Residue-level contacts at the interface:
Residue A188 in chain A interacts with residue G126 in chain B (closest heavy-atom distance 3.7 Å).
Residue M146 in chain A interacts with residue V82 in chain B (closest heavy-atom distance 3.5 Å).
Residue R210 in chain A contacts residue G83 in chain B (closest heavy-atom distance 4.2 Å).
Residue G189 in chain A contacts residue T127 in chain B (closest heavy-atom distance 4.0 Å).
Residue R140 in chain A interacts with residue V82 in chain B (closest heavy-atom distance 3.3 Å).
Residue L207 in chain A is in contact with residue V82 in chain B (closest heavy-atom distance 3.1 Å).
Residue Q196 in chain A interacts with residue Y78 in chain B (closest heavy-atom distance 3.8 Å).
Residue G189 in chain A contacts residue R122 in chain B (closest heavy-atom distance 4.7 Å).
Residue N187 in chain A is in contact with residue T81 in chain B (closest heavy-atom distance 3.3 Å).
Residue G157 in chain A is in contact with residue Y79 in chain B (closest heavy-atom distance 3.1 Å).
Residue A188 in chain A interacts with residue L128 in chain B (closest heavy-atom distance 3.9 Å).
Residue G157 in chain A contacts residue Y78 in chain B (closest heavy-atom distance 4.1 Å).
Residue G194 in chain A interacts with residue Y78 in chain B (closest heavy-atom distance 3.5 Å).
Residue T192 in chain A is in contact with residue I76 in chain B (closest heavy-atom distance 4.4 Å).
Residue T192 in chain A contacts residue Y78 in chain B (closest heavy-atom distance 3.9 Å).
Residue A186 in chain A is in contact with residue T81 in chain B (closest heavy-atom distance 3.5 Å).
Residue G189 in chain A interacts with residue G126 in chain B (closest heavy-atom distance 3.5 Å).
Residue G160 in chain A is in contact with residue Y78 in chain B (closest heavy-atom distance 4.0 Å).
Residue Q148 in chain A contacts residue A80 in chain B (closest heavy-atom distance 2.9 Å).
Residue R234 in chain A interacts with residue A136 in chain B (closest heavy-atom distance 4.2 Å).
Residue G157 in chain A contacts residue A80 in chain B (closest heavy-atom distance 3.5 Å).
Residue N187 in chain A contacts residue A80 in chain B (closest heavy-atom distance 4.0 Å).
Residue N156 in chain A is in contact with residue K134 in chain B (closest heavy-atom distance 4.1 Å).
Residue Q148 in chain A contacts residue T81 in chain B (closest heavy-atom distance 4.3 Å).
Residue S195 in chain A contacts residue Y78 in chain B (closest heavy-atom distance 4.3 Å).
Residue A188 in chain A interacts with residue T81 in chain B (closest heavy-atom distance 4.6 Å).
Residue R140 in chain A is in contact with residue Y79 in chain B (closest heavy-atom distance 3.9 Å).
Residue A188 in chain A contacts residue R122 in chain B (closest heavy-atom distance 2.7 Å).
Residue A188 in chain A interacts with residue Y78 in chain B (closest heavy-atom distance 4.7 Å).
Residue A188 in chain A is in contact with residue Y79 in chain B (closest heavy-atom distance 4.2 Å).
Residue Q148 in chain A interacts with residue V82 in chain B (closest heavy-atom distance 3.8 Å).
Residue R210 in chain A interacts with residue L86 in chain B (closest heavy-atom distance 4.0 Å).
Residue R234 in chain A contacts residue H118 in chain B (closest heavy-atom distance 4.2 Å).
Residue A186 in chain A interacts with residue A80 in chain B (closest heavy-atom distance 3.7 Å).
Residue F198 in chain A interacts with residue T81 in chain B (closest heavy-atom distance 4.6 Å).
Residue A188 in chain A contacts residue A80 in chain B (closest heavy-atom distance 4.0 Å).
Residue D236 in chain A is in contact with residue Y133 in chain B (closest heavy-atom distance 3.9 Å).
Residue W206 in chain A is in contact with residue D84 in chain B (closest heavy-atom distance 3.7 Å).
Residue N156 in chain A is in contact with residue Y79 in chain B (closest heavy-atom distance 4.0 Å).
Residue A186 in chain A is in contact with residue Y78 in chain B (closest heavy-atom distance 4.5 Å).
Residue R210 in chain A is in contact with residue P85 in chain B (closest heavy-atom distance 4.6 Å).
Residue Q196 in chain A contacts residue A80 in chain B (closest heavy-atom distance 3.5 Å).
Residue R234 in chain A is in contact with residue P138 in chain B (closest heavy-atom distance 3.7 Å).
Residue T158 in chain A is in contact with residue Y78 in chain B (closest heavy-atom distance 3.0 Å).
Residue T158 in chain A is in contact with residue D77 in chain B (closest heavy-atom distance 4.7 Å).
Residue H211 in chain A interacts with residue V82 in chain B (closest heavy-atom distance 2.6 Å).
Residue R210 in chain A contacts residue D84 in chain B (closest heavy-atom distance 2.5 Å).
Residue G235 in chain A interacts with residue A136 in chain B (closest heavy-atom distance 4.0 Å).
Residue H211 in chain A interacts with residue G83 in chain B (closest heavy-atom distance 3.5 Å).
Residue P190 in chain A interacts with residue D125 in chain B (closest heavy-atom distance 3.4 Å).
Residue P190 in chain A interacts with residue G126 in chain B (closest heavy-atom distance 3.6 Å).
Residue G189 in chain A contacts residue L128 in chain B (closest heavy-atom distance 4.4 Å).
Residue P190 in chain A contacts residue T127 in chain B (closest heavy-atom distance 3.5 Å).
Residue R234 in chain A interacts with residue R137 in chain B (closest heavy-atom distance 3.8 Å).
Residue H211 in chain A is in contact with residue T81 in chain B (closest heavy-atom distance 3.6 Å).
Residue W206 in chain A is in contact with residue P85 in chain B (closest heavy-atom distance 3.5 Å).
Residue F198 in chain A interacts with residue V82 in chain B (closest heavy-atom distance 4.2 Å).
Residue F145 in chain A interacts with residue V82 in chain B (closest heavy-atom distance 3.8 Å).
Residue A188 in chain A is in contact with residue T127 in chain B (closest heavy-atom distance 4.5 Å).
Residue F145 in chain A contacts residue G83 in chain B (closest heavy-atom distance 4.5 Å).

Sequence of chain B:
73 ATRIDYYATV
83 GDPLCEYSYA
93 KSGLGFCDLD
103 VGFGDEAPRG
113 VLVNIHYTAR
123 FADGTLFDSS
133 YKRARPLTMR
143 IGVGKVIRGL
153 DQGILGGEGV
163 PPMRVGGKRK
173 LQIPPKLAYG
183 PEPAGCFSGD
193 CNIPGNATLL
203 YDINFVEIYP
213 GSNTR

Sequence of chain A:
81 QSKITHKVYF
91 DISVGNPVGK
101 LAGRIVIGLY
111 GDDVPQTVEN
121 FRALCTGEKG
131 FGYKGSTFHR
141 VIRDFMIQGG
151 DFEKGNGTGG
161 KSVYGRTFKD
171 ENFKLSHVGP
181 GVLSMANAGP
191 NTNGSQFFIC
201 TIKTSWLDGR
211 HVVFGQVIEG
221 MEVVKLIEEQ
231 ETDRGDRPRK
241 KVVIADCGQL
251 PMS

The following describes two proteins that form a bound complex.